Sequence of the second protein:
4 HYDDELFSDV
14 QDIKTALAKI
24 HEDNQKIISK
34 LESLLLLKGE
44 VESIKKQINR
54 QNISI

Sequence of the first protein:
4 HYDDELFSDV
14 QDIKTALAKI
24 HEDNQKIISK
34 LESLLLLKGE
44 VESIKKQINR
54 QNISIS

These two protein chains interact to form a complex.

Contacts between the two chains:
Residue L37 in the first protein interacts with residue L34 in the second protein (closest heavy-atom distance 3.6 Å).
Residue D12 in the first protein interacts with residue V13 in the second protein (closest heavy-atom distance 3.8 Å).
Residue S46 in the first protein contacts residue K48 in the second protein (closest heavy-atom distance 3.6 Å).
Residue K33 in the first protein contacts residue E35 in the second protein (closest heavy-atom distance 2.8 Å).
Residue Q50 in the first protein interacts with residue I51 in the second protein (closest heavy-atom distance 3.8 Å).
Residue I47 in the first protein interacts with residue V44 in the second protein (closest heavy-atom distance 3.7 Å).
Residue D12 in the first protein is in contact with residue K17 in the second protein (closest heavy-atom distance 3.8 Å).
Residue D6 in the first protein contacts residue Y5 in the second protein (closest heavy-atom distance 3.7 Å).
Residue L9 in the first protein contacts residue V13 in the second protein (closest heavy-atom distance 4.1 Å).
Residue K29 in the first protein interacts with residue I31 in the second protein (closest heavy-atom distance 4.5 Å).
Residue K33 in the first protein is in contact with residue I31 in the second protein (closest heavy-atom distance 4.2 Å).
Residue L40 in the first protein interacts with residue L40 in the second protein (closest heavy-atom distance 3.9 Å).
Residue H4 in the first protein is in contact with residue H4 in the second protein (closest heavy-atom distance 3.8 Å).
Residue D6 in the first protein contacts residue H4 in the second protein (closest heavy-atom distance 3.3 Å).
Residue L9 in the first protein interacts with residue L9 in the second protein (closest heavy-atom distance 3.9 Å).
Residue D12 in the first protein contacts residue Y5 in the second protein (closest heavy-atom distance 2.5 Å).
Residue D12 in the first protein interacts with residue Q14 in the second protein (closest heavy-atom distance 4.0 Å).
Residue Q50 in the first protein contacts residue N55 in the second protein (closest heavy-atom distance 4.1 Å).
Residue D26 in the first protein contacts residue Q28 in the second protein (closest heavy-atom distance 2.6 Å).
Residue I47 in the first protein interacts with residue I47 in the second protein (closest heavy-atom distance 3.7 Å).
Residue Q54 in the first protein is in contact with residue Q54 in the second protein (closest heavy-atom distance 2.5 Å).
Residue L39 in the first protein contacts residue K41 in the second protein (closest heavy-atom distance 4.0 Å).
Residue E43 in the first protein contacts residue K48 in the second protein (closest heavy-atom distance 2.8 Å).
Residue I16 in the first protein contacts residue L20 in the second protein (closest heavy-atom distance 3.8 Å).
Residue L37 in the first protein contacts residue L38 in the second protein (closest heavy-atom distance 3.6 Å).
Residue Q54 in the first protein interacts with residue I51 in the second protein (closest heavy-atom distance 3.6 Å).
Residue S36 in the first protein interacts with residue L38 in the second protein (closest heavy-atom distance 3.6 Å).
Residue D26 in the first protein is in contact with residue N27 in the second protein (closest heavy-atom distance 4.0 Å).
Residue I51 in the first protein is in contact with residue I51 in the second protein (closest heavy-atom distance 3.6 Å).
Residue V44 in the first protein contacts residue V44 in the second protein (closest heavy-atom distance 4.4 Å).
Residue L40 in the first protein interacts with residue V44 in the second protein (closest heavy-atom distance 3.6 Å).
Residue N27 in the first protein contacts residue N27 in the second protein (closest heavy-atom distance 4.0 Å).
Residue I23 in the first protein is in contact with residue N27 in the second protein (closest heavy-atom distance 3.6 Å).
Residue A19 in the first protein interacts with residue L20 in the second protein (closest heavy-atom distance 4.2 Å).
Residue I16 in the first protein contacts residue I16 in the second protein (closest heavy-atom distance 3.6 Å).
Residue I30 in the first protein contacts residue I31 in the second protein (closest heavy-atom distance 3.5 Å).
Residue Q54 in the first protein is in contact with residue N55 in the second protein (closest heavy-atom distance 2.8 Å).
Residue I47 in the first protein contacts residue I51 in the second protein (closest heavy-atom distance 3.6 Å).
Residue L9 in the first protein is in contact with residue Y5 in the second protein (closest heavy-atom distance 3.4 Å).
Residue L20 in the first protein contacts residue L20 in the second protein (closest heavy-atom distance 3.9 Å).
Residue I30 in the first protein is in contact with residue I30 in the second protein (closest heavy-atom distance 3.5 Å).
Residue L34 in the first protein contacts residue L34 in the second protein (closest heavy-atom distance 3.6 Å).
Residue L37 in the first protein contacts residue L37 in the second protein (closest heavy-atom distance 3.5 Å).
Residue D15 in the first protein interacts with residue K17 in the second protein (closest heavy-atom distance 3.6 Å).
Residue S36 in the first protein interacts with residue K41 in the second protein (closest heavy-atom distance 2.8 Å).
Residue I23 in the first protein contacts residue L20 in the second protein (closest heavy-atom distance 3.9 Å).
Residue Q50 in the first protein interacts with residue N52 in the second protein (closest heavy-atom distance 2.4 Å).
Residue I47 in the first protein is in contact with residue K48 in the second protein (closest heavy-atom distance 4.2 Å).
Residue L40 in the first protein is in contact with residue K41 in the second protein (closest heavy-atom distance 4.0 Å).
Residue I30 in the first protein interacts with residue L34 in the second protein (closest heavy-atom distance 3.5 Å).
Residue K33 in the first protein contacts residue L34 in the second protein (closest heavy-atom distance 3.6 Å).
Residue I23 in the first protein interacts with residue H24 in the second protein (closest heavy-atom distance 4.4 Å).
Residue K33 in the first protein is in contact with residue L38 in the second protein (closest heavy-atom distance 3.4 Å).
Residue E8 in the first protein contacts residue Y5 in the second protein (closest heavy-atom distance 3.8 Å).
Residue D26 in the first protein interacts with residue I31 in the second protein (closest heavy-atom distance 3.7 Å).
Residue D26 in the first protein is in contact with residue H24 in the second protein (closest heavy-atom distance 4.2 Å).
Residue I23 in the first protein interacts with residue I23 in the second protein (closest heavy-atom distance 3.6 Å).
Residue K22 in the first protein contacts residue H24 in the second protein (closest heavy-atom distance 3.6 Å).
Residue E43 in the first protein interacts with residue V44 in the second protein (closest heavy-atom distance 3.7 Å).
Residue Q50 in the first protein interacts with residue K48 in the second protein (closest heavy-atom distance 3.6 Å).